The following describes two proteins that form a bound complex.

Residue-level contacts at the interface:
Residue I108 in chain B is in contact with residue L87 in chain A (closest heavy-atom distance 3.5 Å).
Residue F117 in chain B is in contact with residue F79 in chain A (closest heavy-atom distance 4.0 Å).
Residue L87 in chain B is in contact with residue L113 in chain A (closest heavy-atom distance 3.6 Å).
Residue W80 in chain B contacts residue W158 in chain A (closest heavy-atom distance 3.4 Å).
Residue W158 in chain B is in contact with residue A119 in chain A (closest heavy-atom distance 4.1 Å).
Residue L165 in chain B is in contact with residue W80 in chain A (closest heavy-atom distance 3.6 Å).
Residue S105 in chain B interacts with residue F84 in chain A (closest heavy-atom distance 3.6 Å).
Residue L91 in chain B interacts with residue I108 in chain A (closest heavy-atom distance 3.8 Å).
Residue A119 in chain B is in contact with residue F117 in chain A (closest heavy-atom distance 4.4 Å).
Residue F84 in chain B interacts with residue I109 in chain A (closest heavy-atom distance 3.5 Å).
Residue R33 in chain B interacts with residue V164 in chain A (closest heavy-atom distance 3.3 Å).
Residue A177 in chain B interacts with residue R33 in chain A (closest heavy-atom distance 3.5 Å).
Residue I108 in chain B contacts residue L88 in chain A (closest heavy-atom distance 3.8 Å).
Residue I112 in chain B interacts with residue I112 in chain A (closest heavy-atom distance 3.5 Å).
Residue F120 in chain B is in contact with residue F120 in chain A (closest heavy-atom distance 3.3 Å).
Residue W80 in chain B contacts residue L165 in chain A (closest heavy-atom distance 3.7 Å).
Residue G83 in chain B is in contact with residue W158 in chain A (closest heavy-atom distance 4.1 Å).
Residue F79 in chain B is in contact with residue W158 in chain A (closest heavy-atom distance 3.8 Å).
Residue L113 in chain B is in contact with residue G83 in chain A (closest heavy-atom distance 3.9 Å).
Residue F117 in chain B contacts residue F117 in chain A (closest heavy-atom distance 4.3 Å).
Residue F79 in chain B is in contact with residue F117 in chain A (closest heavy-atom distance 4.0 Å).
Residue W80 in chain B interacts with residue F157 in chain A (closest heavy-atom distance 4.1 Å).
Residue R33 in chain B is in contact with residue A177 in chain A (closest heavy-atom distance 3.3 Å).
Residue L165 in chain B is in contact with residue L37 in chain A (closest heavy-atom distance 4.4 Å).
Residue I109 in chain B interacts with residue F84 in chain A (closest heavy-atom distance 3.6 Å).
Residue F117 in chain B contacts residue S116 in chain A (closest heavy-atom distance 4.2 Å).
Residue W158 in chain B is in contact with residue G83 in chain A (closest heavy-atom distance 4.0 Å).
Residue F84 in chain B interacts with residue I108 in chain A (closest heavy-atom distance 4.2 Å).
Residue F166 in chain B interacts with residue L37 in chain A (closest heavy-atom distance 4.0 Å).
Residue F157 in chain B interacts with residue F79 in chain A (closest heavy-atom distance 3.7 Å).
Residue F117 in chain B is in contact with residue A119 in chain A (closest heavy-atom distance 4.4 Å).
Residue S116 in chain B interacts with residue L113 in chain A (closest heavy-atom distance 3.6 Å).
Residue W158 in chain B is in contact with residue W80 in chain A (closest heavy-atom distance 3.3 Å).
Residue F84 in chain B contacts residue L113 in chain A (closest heavy-atom distance 4.0 Å).
Residue F84 in chain B is in contact with residue W158 in chain A (closest heavy-atom distance 4.5 Å).
Residue F157 in chain B contacts residue W80 in chain A (closest heavy-atom distance 4.0 Å).
Residue V161 in chain B is in contact with residue W80 in chain A (closest heavy-atom distance 3.9 Å).
Residue V164 in chain B contacts residue R33 in chain A (closest heavy-atom distance 3.2 Å).
Residue L87 in chain B is in contact with residue I112 in chain A (closest heavy-atom distance 3.5 Å).
Residue L113 in chain B is in contact with residue S116 in chain A (closest heavy-atom distance 3.5 Å).
Residue R33 in chain B interacts with residue L165 in chain A (closest heavy-atom distance 3.8 Å).
Residue I108 in chain B contacts residue F84 in chain A (closest heavy-atom distance 4.0 Å).
Residue L37 in chain B contacts residue F166 in chain A (closest heavy-atom distance 4.1 Å).
Residue L165 in chain B contacts residue R33 in chain A (closest heavy-atom distance 3.4 Å).
Residue W158 in chain B interacts with residue F79 in chain A (closest heavy-atom distance 3.8 Å).
Residue F117 in chain B interacts with residue F120 in chain A (closest heavy-atom distance 3.7 Å).
Residue F84 in chain B interacts with residue S105 in chain A (closest heavy-atom distance 3.9 Å).
Residue I112 in chain B contacts residue L87 in chain A (closest heavy-atom distance 3.5 Å).
Residue L37 in chain B is in contact with residue L165 in chain A (closest heavy-atom distance 4.3 Å).
Residue S105 in chain B is in contact with residue L37 in chain A (closest heavy-atom distance 4.0 Å).
Residue G83 in chain B interacts with residue L113 in chain A (closest heavy-atom distance 3.9 Å).
Residue W80 in chain B is in contact with residue V161 in chain A (closest heavy-atom distance 3.8 Å).
Residue L113 in chain B contacts residue F84 in chain A (closest heavy-atom distance 3.9 Å).
Residue F79 in chain B interacts with residue F157 in chain A (closest heavy-atom distance 3.7 Å).
Residue A119 in chain B is in contact with residue W158 in chain A (closest heavy-atom distance 4.2 Å).
Residue S116 in chain B contacts residue F117 in chain A (closest heavy-atom distance 4.3 Å).
Residue I108 in chain B is in contact with residue L91 in chain A (closest heavy-atom distance 4.1 Å).
Residue L113 in chain B is in contact with residue L87 in chain A (closest heavy-atom distance 3.7 Å).
Residue L87 in chain B interacts with residue I108 in chain A (closest heavy-atom distance 3.5 Å).
Residue F120 in chain B interacts with residue F117 in chain A (closest heavy-atom distance 3.8 Å).

Sequence of chain A:
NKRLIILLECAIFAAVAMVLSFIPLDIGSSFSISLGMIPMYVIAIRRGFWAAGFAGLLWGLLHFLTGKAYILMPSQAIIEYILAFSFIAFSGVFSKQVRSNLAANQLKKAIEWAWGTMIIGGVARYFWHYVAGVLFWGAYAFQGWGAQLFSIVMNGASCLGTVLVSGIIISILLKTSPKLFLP

Sequence of chain B:
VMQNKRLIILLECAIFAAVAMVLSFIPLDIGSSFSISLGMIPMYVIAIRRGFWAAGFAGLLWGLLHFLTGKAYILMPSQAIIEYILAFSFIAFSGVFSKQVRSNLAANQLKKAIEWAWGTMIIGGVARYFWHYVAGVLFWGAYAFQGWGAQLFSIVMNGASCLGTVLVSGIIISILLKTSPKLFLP